Sequence of protein 1:
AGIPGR

Interface contacts:
Residue E19 in protein 2 interacts with residue R11 in protein 1 (closest heavy-atom distance 2.8 Å).
Residue N180 in protein 2 contacts residue I8 in protein 1 (closest heavy-atom distance 2.9 Å).
Residue L227 in protein 2 contacts residue I8 in protein 1 (closest heavy-atom distance 4.6 Å).
Residue L179 in protein 2 is in contact with residue I8 in protein 1 (closest heavy-atom distance 3.5 Å).
Residue L234 in protein 2 is in contact with residue A5 in protein 1 (closest heavy-atom distance 3.5 Å).
Residue K54 in protein 2 interacts with residue P9 in protein 1 (closest heavy-atom distance 3.9 Å).
Residue N47 in protein 2 is in contact with residue R11 in protein 1 (closest heavy-atom distance 4.3 Å).
Residue L48 in protein 2 interacts with residue R11 in protein 1 (closest heavy-atom distance 3.8 Å).
Residue K127 in protein 2 is in contact with residue I8 in protein 1 (closest heavy-atom distance 3.8 Å).
Residue N55 in protein 2 contacts residue G10 in protein 1 (closest heavy-atom distance 4.2 Å).
Residue M27 in protein 2 interacts with residue R11 in protein 1 (closest heavy-atom distance 5.0 Å).
Residue E187 in protein 2 is in contact with residue G6 in protein 1 (closest heavy-atom distance 4.9 Å).
Residue I224 in protein 2 is in contact with residue I8 in protein 1 (closest heavy-atom distance 4.0 Å).
Residue W235 in protein 2 is in contact with residue A5 in protein 1 (closest heavy-atom distance 3.6 Å).
Residue V183 in protein 2 interacts with residue A5 in protein 1 (closest heavy-atom distance 4.5 Å).
Residue K54 in protein 2 is in contact with residue G10 in protein 1 (closest heavy-atom distance 4.7 Å).
Residue Y186 in protein 2 contacts residue A5 in protein 1 (closest heavy-atom distance 4.9 Å).
Residue N231 in protein 2 interacts with residue A5 in protein 1 (closest heavy-atom distance 3.0 Å).
Residue V51 in protein 2 interacts with residue R11 in protein 1 (closest heavy-atom distance 3.6 Å).
Residue K54 in protein 2 interacts with residue I8 in protein 1 (closest heavy-atom distance 4.5 Å).
Residue E187 in protein 2 contacts residue A5 in protein 1 (closest heavy-atom distance 2.3 Å).
Residue L179 in protein 2 is in contact with residue G6 in protein 1 (closest heavy-atom distance 3.7 Å).
Residue G176 in protein 2 interacts with residue I8 in protein 1 (closest heavy-atom distance 4.2 Å).
Residue N231 in protein 2 is in contact with residue G6 in protein 1 (closest heavy-atom distance 2.9 Å).
Residue V183 in protein 2 interacts with residue G6 in protein 1 (closest heavy-atom distance 3.5 Å).
Residue L227 in protein 2 interacts with residue P9 in protein 1 (closest heavy-atom distance 3.7 Å).
Residue V51 in protein 2 is in contact with residue G10 in protein 1 (closest heavy-atom distance 4.4 Å).

Sequence of protein 2:
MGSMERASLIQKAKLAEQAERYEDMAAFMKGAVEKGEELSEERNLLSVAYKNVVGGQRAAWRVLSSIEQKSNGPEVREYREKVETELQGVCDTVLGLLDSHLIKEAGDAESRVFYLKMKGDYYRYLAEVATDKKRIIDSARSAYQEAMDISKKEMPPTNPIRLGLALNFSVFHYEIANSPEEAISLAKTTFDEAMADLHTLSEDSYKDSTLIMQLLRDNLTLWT

These two protein chains interact to form a complex.